This data describes a binding interaction between two proteins.

Sequence of protein 2:
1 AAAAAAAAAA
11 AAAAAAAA

Interface contacts:
Residue D327 in protein 1 interacts with residue A8 in protein 2 (closest heavy-atom distance 4.6 Å).
Residue H321 in protein 1 interacts with residue A17 in protein 2 (closest heavy-atom distance 3.2 Å).
Residue F325 in protein 1 contacts residue A18 in protein 2 (closest heavy-atom distance 5.0 Å).
Residue F320 in protein 1 is in contact with residue A16 in protein 2 (closest heavy-atom distance 4.0 Å).
Residue F320 in protein 1 is in contact with residue A17 in protein 2 (closest heavy-atom distance 4.3 Å).
Residue H321 in protein 1 is in contact with residue A16 in protein 2 (closest heavy-atom distance 3.2 Å).
Residue H321 in protein 1 interacts with residue A18 in protein 2 (closest heavy-atom distance 3.0 Å).
Residue F325 in protein 1 interacts with residue A17 in protein 2 (closest heavy-atom distance 2.9 Å).

Sequence of protein 1:
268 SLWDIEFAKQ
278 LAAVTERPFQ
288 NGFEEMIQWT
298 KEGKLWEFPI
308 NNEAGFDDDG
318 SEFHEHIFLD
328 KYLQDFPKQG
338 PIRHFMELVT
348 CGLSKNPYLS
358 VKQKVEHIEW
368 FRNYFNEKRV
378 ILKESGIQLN